Sequence of protein 1:
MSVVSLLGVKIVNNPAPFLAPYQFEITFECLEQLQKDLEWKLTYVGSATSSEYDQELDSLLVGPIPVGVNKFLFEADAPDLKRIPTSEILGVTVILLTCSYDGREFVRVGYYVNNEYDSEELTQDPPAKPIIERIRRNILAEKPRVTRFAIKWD

Residue-level contacts at the interface:
Residue A312 in protein 2 is in contact with residue R179 in protein 1 (closest heavy-atom distance 4.6 Å).
Residue D213 in protein 2 contacts residue S36 in protein 1 (closest heavy-atom distance 4.9 Å).
Residue D213 in protein 2 is in contact with residue M35 in protein 1 (closest heavy-atom distance 3.8 Å).
Residue F215 in protein 2 is in contact with residue L65 in protein 1 (closest heavy-atom distance 4.3 Å).
Residue K214 in protein 2 is in contact with residue M35 in protein 1 (closest heavy-atom distance 4.7 Å).
Residue E216 in protein 2 contacts residue R182 in protein 1 (closest heavy-atom distance 3.1 Å).
Residue F215 in protein 2 is in contact with residue E63 in protein 1 (closest heavy-atom distance 3.9 Å).
Residue G313 in protein 2 contacts residue R179 in protein 1 (closest heavy-atom distance 3.5 Å).
Residue D213 in protein 2 contacts residue R182 in protein 1 (closest heavy-atom distance 4.1 Å).
Residue G211 in protein 2 contacts residue R182 in protein 1 (closest heavy-atom distance 3.9 Å).
Residue F215 in protein 2 is in contact with residue M35 in protein 1 (closest heavy-atom distance 3.9 Å).

The following describes two proteins that form a bound complex.

Sequence of protein 2:
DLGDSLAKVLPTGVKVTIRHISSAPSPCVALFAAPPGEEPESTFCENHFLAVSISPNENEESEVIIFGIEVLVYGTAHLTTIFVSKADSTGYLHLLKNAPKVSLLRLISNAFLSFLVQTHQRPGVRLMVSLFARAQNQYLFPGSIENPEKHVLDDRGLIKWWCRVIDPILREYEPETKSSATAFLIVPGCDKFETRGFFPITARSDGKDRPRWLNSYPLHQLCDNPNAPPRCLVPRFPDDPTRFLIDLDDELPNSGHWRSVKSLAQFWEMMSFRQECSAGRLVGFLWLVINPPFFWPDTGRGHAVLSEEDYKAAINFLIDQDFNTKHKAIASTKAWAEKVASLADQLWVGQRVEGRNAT